These two protein chains interact to form a complex.

Sequence of protein 1:
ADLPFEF

Sequence of protein 2:
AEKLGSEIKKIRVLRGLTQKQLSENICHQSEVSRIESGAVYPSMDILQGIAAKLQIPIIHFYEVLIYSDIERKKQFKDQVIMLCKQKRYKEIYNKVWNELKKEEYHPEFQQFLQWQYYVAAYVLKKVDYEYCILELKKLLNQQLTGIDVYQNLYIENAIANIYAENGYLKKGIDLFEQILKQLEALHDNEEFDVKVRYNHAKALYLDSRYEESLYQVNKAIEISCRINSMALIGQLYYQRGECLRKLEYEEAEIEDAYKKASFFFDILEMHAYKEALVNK

Contacts between the two chains:
Residue Q237 in protein 2 contacts residue L3 in protein 1 (closest heavy-atom distance 4.2 Å).
Residue L208 in protein 2 contacts residue A1 in protein 1 (closest heavy-atom distance 4.4 Å).
Residue Y275 in protein 2 is in contact with residue E6 in protein 1 (closest heavy-atom distance 2.8 Å).
Residue N159 in protein 2 interacts with residue F7 in protein 1 (closest heavy-atom distance 4.2 Å).
Residue Y240 in protein 2 is in contact with residue D2 in protein 1 (closest heavy-atom distance 4.2 Å).
Residue K89 in protein 2 interacts with residue F5 in protein 1 (closest heavy-atom distance 4.1 Å).
Residue A278 in protein 2 is in contact with residue L3 in protein 1 (closest heavy-atom distance 3.6 Å).
Residue Y275 in protein 2 contacts residue L3 in protein 1 (closest heavy-atom distance 4.0 Å).
Residue Y200 in protein 2 is in contact with residue E6 in protein 1 (closest heavy-atom distance 3.5 Å).
Residue K204 in protein 2 is in contact with residue A1 in protein 1 (closest heavy-atom distance 4.8 Å).
Residue N163 in protein 2 is in contact with residue F5 in protein 1 (closest heavy-atom distance 3.5 Å).
Residue K204 in protein 2 contacts residue P4 in protein 1 (closest heavy-atom distance 3.7 Å).
Residue N163 in protein 2 contacts residue F7 in protein 1 (closest heavy-atom distance 3.6 Å).
Residue A166 in protein 2 interacts with residue F5 in protein 1 (closest heavy-atom distance 4.0 Å).
Residue C86 in protein 2 is in contact with residue F7 in protein 1 (closest heavy-atom distance 4.0 Å).
Residue A205 in protein 2 interacts with residue F5 in protein 1 (closest heavy-atom distance 4.2 Å).
Residue K197 in protein 2 is in contact with residue F7 in protein 1 (closest heavy-atom distance 2.7 Å).
Residue Q237 in protein 2 contacts residue E6 in protein 1 (closest heavy-atom distance 3.3 Å).
Residue Y91 in protein 2 is in contact with residue F5 in protein 1 (closest heavy-atom distance 4.8 Å).
Residue V121 in protein 2 contacts residue F7 in protein 1 (closest heavy-atom distance 3.7 Å).
Residue Y275 in protein 2 is in contact with residue P4 in protein 1 (closest heavy-atom distance 4.3 Å).
Residue K89 in protein 2 contacts residue E6 in protein 1 (closest heavy-atom distance 3.0 Å).
Residue K204 in protein 2 interacts with residue L3 in protein 1 (closest heavy-atom distance 2.9 Å).
Residue E244 in protein 2 is in contact with residue A1 in protein 1 (closest heavy-atom distance 4.8 Å).
Residue A160 in protein 2 interacts with residue F7 in protein 1 (closest heavy-atom distance 3.7 Å).
Residue Y124 in protein 2 interacts with residue F7 in protein 1 (closest heavy-atom distance 4.5 Å).
Residue K89 in protein 2 is in contact with residue P4 in protein 1 (closest heavy-atom distance 3.7 Å).
Residue N163 in protein 2 interacts with residue E6 in protein 1 (closest heavy-atom distance 3.1 Å).
Residue E167 in protein 2 is in contact with residue F5 in protein 1 (closest heavy-atom distance 3.5 Å).
Residue V125 in protein 2 contacts residue F7 in protein 1 (closest heavy-atom distance 4.4 Å).
Residue N201 in protein 2 interacts with residue E6 in protein 1 (closest heavy-atom distance 2.8 Å).
Residue Y200 in protein 2 contacts residue P4 in protein 1 (closest heavy-atom distance 4.1 Å).
Residue I164 in protein 2 interacts with residue F7 in protein 1 (closest heavy-atom distance 3.9 Å).
Residue Y91 in protein 2 contacts residue F7 in protein 1 (closest heavy-atom distance 3.5 Å).
Residue K87 in protein 2 contacts residue E6 in protein 1 (closest heavy-atom distance 4.7 Å).
Residue W117 in protein 2 contacts residue F7 in protein 1 (closest heavy-atom distance 4.0 Å).
Residue Y200 in protein 2 contacts residue L3 in protein 1 (closest heavy-atom distance 3.8 Å).
Residue K197 in protein 2 contacts residue E6 in protein 1 (closest heavy-atom distance 3.8 Å).
Residue N201 in protein 2 contacts residue F5 in protein 1 (closest heavy-atom distance 3.5 Å).
Residue Y240 in protein 2 interacts with residue L3 in protein 1 (closest heavy-atom distance 3.4 Å).
Residue N159 in protein 2 is in contact with residue E6 in protein 1 (closest heavy-atom distance 3.3 Å).
Residue F178 in protein 2 contacts residue F5 in protein 1 (closest heavy-atom distance 4.9 Å).
Residue A278 in protein 2 contacts residue D2 in protein 1 (closest heavy-atom distance 3.5 Å).
Residue E167 in protein 2 interacts with residue F7 in protein 1 (closest heavy-atom distance 4.4 Å).
Residue L208 in protein 2 contacts residue F5 in protein 1 (closest heavy-atom distance 4.0 Å).
Residue K204 in protein 2 is in contact with residue F5 in protein 1 (closest heavy-atom distance 3.7 Å).
Residue L234 in protein 2 contacts residue E6 in protein 1 (closest heavy-atom distance 3.7 Å).
Residue F267 in protein 2 interacts with residue L3 in protein 1 (closest heavy-atom distance 4.1 Å).